The following describes two proteins that form a bound complex.

Sequence of the first protein:
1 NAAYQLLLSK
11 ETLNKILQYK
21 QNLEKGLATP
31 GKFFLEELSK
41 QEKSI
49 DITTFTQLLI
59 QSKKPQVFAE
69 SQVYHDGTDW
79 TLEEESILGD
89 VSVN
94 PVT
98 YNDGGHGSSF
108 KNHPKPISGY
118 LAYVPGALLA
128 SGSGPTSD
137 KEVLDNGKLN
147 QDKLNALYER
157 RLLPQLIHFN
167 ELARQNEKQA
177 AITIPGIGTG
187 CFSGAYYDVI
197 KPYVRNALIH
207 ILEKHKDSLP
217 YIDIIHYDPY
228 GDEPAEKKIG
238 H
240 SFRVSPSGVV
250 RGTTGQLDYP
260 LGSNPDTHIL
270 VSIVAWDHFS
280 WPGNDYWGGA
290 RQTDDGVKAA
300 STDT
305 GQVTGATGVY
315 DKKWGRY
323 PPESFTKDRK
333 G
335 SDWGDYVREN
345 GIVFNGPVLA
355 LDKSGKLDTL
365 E

Sequence of the second protein:
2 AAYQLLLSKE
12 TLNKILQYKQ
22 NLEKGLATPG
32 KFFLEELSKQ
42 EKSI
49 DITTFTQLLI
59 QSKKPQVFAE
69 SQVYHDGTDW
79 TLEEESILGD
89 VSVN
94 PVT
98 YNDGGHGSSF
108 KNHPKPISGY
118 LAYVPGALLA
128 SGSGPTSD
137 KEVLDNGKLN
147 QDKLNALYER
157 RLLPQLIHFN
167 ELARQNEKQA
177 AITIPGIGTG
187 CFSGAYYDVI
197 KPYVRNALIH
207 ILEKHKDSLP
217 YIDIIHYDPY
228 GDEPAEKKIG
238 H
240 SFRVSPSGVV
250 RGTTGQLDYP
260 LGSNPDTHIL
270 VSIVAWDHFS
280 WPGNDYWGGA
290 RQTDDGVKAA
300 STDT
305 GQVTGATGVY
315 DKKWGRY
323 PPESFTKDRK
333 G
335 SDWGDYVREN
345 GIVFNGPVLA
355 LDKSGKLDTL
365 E

Interface contacts:
Residue Q291 in the first protein interacts with residue Q291 in the second protein (closest heavy-atom distance 3.1 Å).
Residue Y193 in the first protein is in contact with residue G190 in the second protein (closest heavy-atom distance 3.6 Å).
Residue N109 in the first protein is in contact with residue G333 in the second protein (closest heavy-atom distance 4.2 Å).
Residue Y193 in the first protein contacts residue A191 in the second protein (closest heavy-atom distance 4.1 Å).
Residue A191 in the first protein interacts with residue A191 in the second protein (closest heavy-atom distance 3.6 Å).
Residue D315 in the first protein is in contact with residue W318 in the second protein (closest heavy-atom distance 4.7 Å).
Residue G333 in the first protein contacts residue F107 in the second protein (closest heavy-atom distance 4.7 Å).
Residue G333 in the first protein interacts with residue K317 in the second protein (closest heavy-atom distance 4.0 Å).
Residue E68 in the first protein is in contact with residue Y193 in the second protein (closest heavy-atom distance 4.9 Å).
Residue K317 in the first protein is in contact with residue G333 in the second protein (closest heavy-atom distance 3.9 Å).
Residue S105 in the first protein interacts with residue G287 in the second protein (closest heavy-atom distance 2.9 Å).
Residue A127 in the first protein is in contact with residue Y193 in the second protein (closest heavy-atom distance 3.3 Å).
Residue W318 in the first protein interacts with residue W318 in the second protein (closest heavy-atom distance 3.3 Å).
Residue G287 in the first protein interacts with residue S105 in the second protein (closest heavy-atom distance 3.1 Å).
Residue Y193 in the first protein interacts with residue A127 in the second protein (closest heavy-atom distance 3.3 Å).
Residue G190 in the first protein contacts residue G190 in the second protein (closest heavy-atom distance 3.1 Å).
Residue F107 in the first protein contacts residue G333 in the second protein (closest heavy-atom distance 4.6 Å).
Residue G333 in the first protein interacts with residue N109 in the second protein (closest heavy-atom distance 4.3 Å).
Residue W318 in the first protein contacts residue D315 in the second protein (closest heavy-atom distance 4.7 Å).
Residue Y193 in the first protein contacts residue L126 in the second protein (closest heavy-atom distance 4.0 Å).
Residue S128 in the first protein is in contact with residue D194 in the second protein (closest heavy-atom distance 4.8 Å).
Residue S105 in the first protein contacts residue G288 in the second protein (closest heavy-atom distance 4.6 Å).
Residue S128 in the first protein is in contact with residue Y193 in the second protein (closest heavy-atom distance 3.6 Å).
Residue D194 in the first protein interacts with residue S128 in the second protein (closest heavy-atom distance 4.8 Å).
Residue Y226 in the first protein is in contact with residue Q70 in the second protein (closest heavy-atom distance 3.8 Å).
Residue F66 in the first protein contacts residue Y226 in the second protein (closest heavy-atom distance 4.5 Å).
Residue W318 in the first protein is in contact with residue R320 in the second protein (closest heavy-atom distance 3.9 Å).
Residue G104 in the first protein contacts residue A289 in the second protein (closest heavy-atom distance 4.6 Å).
Residue G190 in the first protein interacts with residue A191 in the second protein (closest heavy-atom distance 4.3 Å).
Residue S335 in the first protein contacts residue S105 in the second protein (closest heavy-atom distance 4.7 Å).
Residue A191 in the first protein interacts with residue G190 in the second protein (closest heavy-atom distance 4.1 Å).
Residue A289 in the first protein interacts with residue G104 in the second protein (closest heavy-atom distance 4.5 Å).
Residue Y193 in the first protein interacts with residue E68 in the second protein (closest heavy-atom distance 5.0 Å).
Residue L126 in the first protein contacts residue Y193 in the second protein (closest heavy-atom distance 3.7 Å).
Residue R320 in the first protein is in contact with residue W318 in the second protein (closest heavy-atom distance 3.6 Å).
Residue G104 in the first protein is in contact with residue G287 in the second protein (closest heavy-atom distance 4.1 Å).
Residue Y193 in the first protein contacts residue S128 in the second protein (closest heavy-atom distance 3.4 Å).
Residue Y193 in the first protein interacts with residue G129 in the second protein (closest heavy-atom distance 4.8 Å).
Residue G190 in the first protein contacts residue Y193 in the second protein (closest heavy-atom distance 3.8 Å).
Residue S105 in the first protein interacts with residue S335 in the second protein (closest heavy-atom distance 4.6 Å).
Residue R320 in the first protein contacts residue R320 in the second protein (closest heavy-atom distance 4.2 Å).
Residue D336 in the first protein is in contact with residue S105 in the second protein (closest heavy-atom distance 2.5 Å).
Residue R290 in the first protein contacts residue Q291 in the second protein (closest heavy-atom distance 4.7 Å).
Residue G288 in the first protein is in contact with residue G104 in the second protein (closest heavy-atom distance 4.9 Å).
Residue A191 in the first protein contacts residue Y193 in the second protein (closest heavy-atom distance 3.9 Å).
Residue Q291 in the first protein contacts residue A289 in the second protein (closest heavy-atom distance 4.2 Å).
Residue A289 in the first protein contacts residue Q291 in the second protein (closest heavy-atom distance 4.1 Å).
Residue G288 in the first protein is in contact with residue S105 in the second protein (closest heavy-atom distance 4.7 Å).
Residue S105 in the first protein interacts with residue D336 in the second protein (closest heavy-atom distance 2.7 Å).
Residue C187 in the first protein is in contact with residue C187 in the second protein (closest heavy-atom distance 3.4 Å).
Residue K316 in the first protein interacts with residue G333 in the second protein (closest heavy-atom distance 3.7 Å).
Residue G333 in the first protein interacts with residue K316 in the second protein (closest heavy-atom distance 3.9 Å).
Residue Y226 in the first protein interacts with residue F66 in the second protein (closest heavy-atom distance 4.3 Å).
Residue G287 in the first protein interacts with residue G104 in the second protein (closest heavy-atom distance 3.8 Å).
Residue S69 in the first protein contacts residue K197 in the second protein (closest heavy-atom distance 5.0 Å).